Sequence of chain A:
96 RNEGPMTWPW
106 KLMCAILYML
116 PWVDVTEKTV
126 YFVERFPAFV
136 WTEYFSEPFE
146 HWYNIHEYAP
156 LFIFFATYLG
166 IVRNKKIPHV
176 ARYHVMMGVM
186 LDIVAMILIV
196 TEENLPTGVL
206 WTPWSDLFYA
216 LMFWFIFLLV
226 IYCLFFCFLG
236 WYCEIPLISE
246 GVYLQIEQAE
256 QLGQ

Interface contacts:
Residue S374 in chain B interacts with residue E142 in chain A (closest heavy-atom distance 2.7 Å).
Residue W387 in chain B interacts with residue E122 in chain A (closest heavy-atom distance 3.5 Å).
Residue Q479 in chain B contacts residue T202 in chain A (closest heavy-atom distance 3.5 Å).
Residue M428 in chain B contacts residue K123 in chain A (closest heavy-atom distance 3.8 Å).
Residue F397 in chain B is in contact with residue V125 in chain A (closest heavy-atom distance 3.7 Å).
Residue A399 in chain B is in contact with residue V128 in chain A (closest heavy-atom distance 4.1 Å).
Residue R421 in chain B interacts with residue E129 in chain A (closest heavy-atom distance 3.3 Å).
Residue R383 in chain B interacts with residue E145 in chain A (closest heavy-atom distance 3.6 Å).
Residue V380 in chain B contacts residue H146 in chain A (closest heavy-atom distance 3.8 Å).
Residue R384 in chain B is in contact with residue E122 in chain A (closest heavy-atom distance 3.3 Å).
Residue M428 in chain B is in contact with residue E122 in chain A (closest heavy-atom distance 3.5 Å).
Residue P325 in chain B is in contact with residue F134 in chain A (closest heavy-atom distance 4.1 Å).
Residue W832 in chain B is in contact with residue W206 in chain A (closest heavy-atom distance 3.6 Å).
Residue F422 in chain B is in contact with residue T207 in chain A (closest heavy-atom distance 3.6 Å).
Residue H381 in chain B is in contact with residue N149 in chain A (closest heavy-atom distance 3.7 Å).
Residue R375 in chain B is in contact with residue E138 in chain A (closest heavy-atom distance 3.1 Å).
Residue W387 in chain B contacts residue Y126 in chain A (closest heavy-atom distance 3.9 Å).
Residue F364 in chain B is in contact with residue Y139 in chain A (closest heavy-atom distance 3.6 Å).
Residue Y825 in chain B contacts residue W206 in chain A (closest heavy-atom distance 3.4 Å).
Residue F422 in chain B is in contact with residue L205 in chain A (closest heavy-atom distance 4.0 Å).
Residue Y833 in chain B is in contact with residue P208 in chain A (closest heavy-atom distance 3.8 Å).
Residue R425 in chain B is in contact with residue E129 in chain A (closest heavy-atom distance 2.6 Å).
Residue R375 in chain B contacts residue E142 in chain A (closest heavy-atom distance 3.4 Å).
Residue N838 in chain B is in contact with residue T207 in chain A (closest heavy-atom distance 4.1 Å).
Residue H381 in chain B is in contact with residue H146 in chain A (closest heavy-atom distance 3.0 Å).
Residue F364 in chain B is in contact with residue W136 in chain A (closest heavy-atom distance 3.6 Å).
Residue Q395 in chain B interacts with residue Y139 in chain A (closest heavy-atom distance 3.0 Å).
Residue W194 in chain B contacts residue W236 in chain A (closest heavy-atom distance 3.7 Å).
Residue I324 in chain B is in contact with residue F134 in chain A (closest heavy-atom distance 3.9 Å).
Residue F422 in chain B is in contact with residue D211 in chain A (closest heavy-atom distance 3.5 Å).
Residue P325 in chain B contacts residue F131 in chain A (closest heavy-atom distance 4.1 Å).
Residue L367 in chain B contacts residue Y139 in chain A (closest heavy-atom distance 3.5 Å).
Residue E385 in chain B is in contact with residue E122 in chain A (closest heavy-atom distance 3.9 Å).
Residue R425 in chain B is in contact with residue V125 in chain A (closest heavy-atom distance 4.0 Å).
Residue F364 in chain B is in contact with residue V135 in chain A (closest heavy-atom distance 4.0 Å).
Residue W387 in chain B contacts residue V125 in chain A (closest heavy-atom distance 3.5 Å).
Residue R383 in chain B is in contact with residue T121 in chain A (closest heavy-atom distance 3.3 Å).
Residue L329 in chain B interacts with residue W136 in chain A (closest heavy-atom distance 3.5 Å).
Residue R421 in chain B contacts residue Y126 in chain A (closest heavy-atom distance 3.9 Å).
Residue M428 in chain B interacts with residue Y214 in chain A (closest heavy-atom distance 3.9 Å).
Residue R386 in chain B contacts residue E122 in chain A (closest heavy-atom distance 3.1 Å).
Residue L415 in chain B interacts with residue E129 in chain A (closest heavy-atom distance 4.0 Å).
Residue H381 in chain B interacts with residue E145 in chain A (closest heavy-atom distance 3.1 Å).
Residue F397 in chain B contacts residue E138 in chain A (closest heavy-atom distance 4.1 Å).
Residue S400 in chain B interacts with residue P132 in chain A (closest heavy-atom distance 4.1 Å).
Residue R375 in chain B is in contact with residue E145 in chain A (closest heavy-atom distance 3.0 Å).
Residue F422 in chain B contacts residue W206 in chain A (closest heavy-atom distance 3.5 Å).
Residue F397 in chain B is in contact with residue Y139 in chain A (closest heavy-atom distance 3.6 Å).
Residue W832 in chain B interacts with residue G203 in chain A (closest heavy-atom distance 3.7 Å).
Residue W832 in chain B contacts residue T207 in chain A (closest heavy-atom distance 4.0 Å).
Residue G379 in chain B contacts residue H146 in chain A (closest heavy-atom distance 3.5 Å).
Residue M428 in chain B contacts residue Y126 in chain A (closest heavy-atom distance 3.6 Å).
Residue R377 in chain B is in contact with residue E142 in chain A (closest heavy-atom distance 3.8 Å).
Residue R421 in chain B contacts residue D211 in chain A (closest heavy-atom distance 2.9 Å).
Residue Y327 in chain B interacts with residue A133 in chain A (closest heavy-atom distance 3.4 Å).
Residue R383 in chain B contacts residue E138 in chain A (closest heavy-atom distance 2.4 Å).
Residue R429 in chain B contacts residue W206 in chain A (closest heavy-atom distance 3.4 Å).
Residue R429 in chain B is in contact with residue L205 in chain A (closest heavy-atom distance 3.0 Å).
Residue R425 in chain B contacts residue Y126 in chain A (closest heavy-atom distance 3.7 Å).
Residue P325 in chain B interacts with residue A133 in chain A (closest heavy-atom distance 3.8 Å).

Sequence of chain B:
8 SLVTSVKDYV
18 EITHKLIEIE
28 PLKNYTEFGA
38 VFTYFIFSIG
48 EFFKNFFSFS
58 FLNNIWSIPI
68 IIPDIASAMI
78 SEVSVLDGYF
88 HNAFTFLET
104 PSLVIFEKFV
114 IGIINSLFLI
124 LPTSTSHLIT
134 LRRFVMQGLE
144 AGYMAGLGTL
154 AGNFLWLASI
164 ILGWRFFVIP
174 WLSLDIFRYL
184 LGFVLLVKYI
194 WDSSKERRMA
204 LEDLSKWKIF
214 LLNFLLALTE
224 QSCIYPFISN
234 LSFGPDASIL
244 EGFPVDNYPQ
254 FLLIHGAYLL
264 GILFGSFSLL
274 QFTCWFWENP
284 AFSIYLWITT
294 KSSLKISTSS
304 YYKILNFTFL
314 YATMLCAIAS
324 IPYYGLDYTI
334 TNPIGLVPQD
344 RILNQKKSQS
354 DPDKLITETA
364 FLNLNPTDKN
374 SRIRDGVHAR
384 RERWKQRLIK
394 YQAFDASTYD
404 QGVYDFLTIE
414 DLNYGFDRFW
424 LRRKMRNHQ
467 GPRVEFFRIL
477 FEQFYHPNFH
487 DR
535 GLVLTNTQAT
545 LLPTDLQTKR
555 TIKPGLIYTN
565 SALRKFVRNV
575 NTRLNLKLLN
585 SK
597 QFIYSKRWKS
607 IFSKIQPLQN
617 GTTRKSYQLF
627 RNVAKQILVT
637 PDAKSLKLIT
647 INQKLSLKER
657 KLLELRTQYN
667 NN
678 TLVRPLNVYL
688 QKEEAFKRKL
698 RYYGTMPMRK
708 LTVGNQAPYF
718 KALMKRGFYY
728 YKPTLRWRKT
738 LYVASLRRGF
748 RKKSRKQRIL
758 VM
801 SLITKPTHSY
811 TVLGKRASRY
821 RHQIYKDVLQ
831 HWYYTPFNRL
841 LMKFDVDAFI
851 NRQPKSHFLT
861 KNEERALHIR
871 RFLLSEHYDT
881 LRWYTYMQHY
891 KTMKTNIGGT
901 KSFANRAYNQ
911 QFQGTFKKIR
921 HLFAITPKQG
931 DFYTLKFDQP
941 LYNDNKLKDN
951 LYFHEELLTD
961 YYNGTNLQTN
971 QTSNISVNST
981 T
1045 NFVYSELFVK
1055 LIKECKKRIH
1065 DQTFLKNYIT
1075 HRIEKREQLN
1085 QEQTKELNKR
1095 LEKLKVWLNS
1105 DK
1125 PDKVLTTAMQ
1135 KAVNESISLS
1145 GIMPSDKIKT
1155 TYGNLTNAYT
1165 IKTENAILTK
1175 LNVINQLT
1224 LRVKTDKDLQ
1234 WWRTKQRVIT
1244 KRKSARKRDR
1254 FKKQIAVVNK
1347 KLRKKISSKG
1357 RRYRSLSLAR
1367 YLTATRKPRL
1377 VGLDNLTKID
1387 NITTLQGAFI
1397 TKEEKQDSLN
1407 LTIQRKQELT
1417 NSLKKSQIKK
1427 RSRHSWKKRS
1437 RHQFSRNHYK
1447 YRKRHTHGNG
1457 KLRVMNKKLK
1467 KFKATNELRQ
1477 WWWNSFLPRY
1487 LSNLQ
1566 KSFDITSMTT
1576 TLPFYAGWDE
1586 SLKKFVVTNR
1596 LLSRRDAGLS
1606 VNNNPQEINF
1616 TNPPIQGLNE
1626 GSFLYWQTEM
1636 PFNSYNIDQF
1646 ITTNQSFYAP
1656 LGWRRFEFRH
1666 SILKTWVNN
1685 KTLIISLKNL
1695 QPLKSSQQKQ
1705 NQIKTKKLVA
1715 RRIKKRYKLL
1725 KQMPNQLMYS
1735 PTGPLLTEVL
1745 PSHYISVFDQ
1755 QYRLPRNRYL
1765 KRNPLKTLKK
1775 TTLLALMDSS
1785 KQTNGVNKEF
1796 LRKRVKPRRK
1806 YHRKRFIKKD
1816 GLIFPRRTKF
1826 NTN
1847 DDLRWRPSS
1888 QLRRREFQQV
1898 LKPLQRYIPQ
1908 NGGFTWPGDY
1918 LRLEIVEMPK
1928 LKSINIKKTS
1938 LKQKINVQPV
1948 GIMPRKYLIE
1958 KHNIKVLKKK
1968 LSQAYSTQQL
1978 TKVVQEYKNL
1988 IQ

This data describes a binding interaction between two proteins.